Sequence of the second protein:
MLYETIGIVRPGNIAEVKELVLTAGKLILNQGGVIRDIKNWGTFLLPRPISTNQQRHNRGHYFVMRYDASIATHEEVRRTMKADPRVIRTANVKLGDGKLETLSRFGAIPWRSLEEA

These two protein chains interact to form a complex.

Residue-level contacts at the interface:
Residue Q270 in the first protein is in contact with residue R112 in the second protein (closest heavy-atom distance 3.6 Å).
Residue F250 in the first protein contacts residue V17 in the second protein (closest heavy-atom distance 3.8 Å).
Residue L242 in the first protein contacts residue I35 in the second protein (closest heavy-atom distance 4.0 Å).
Residue Q227 in the first protein interacts with residue R105 in the second protein (closest heavy-atom distance 3.6 Å).
Residue E239 in the first protein contacts residue K26 in the second protein (closest heavy-atom distance 4.0 Å).
Residue I274 in the first protein contacts residue W111 in the second protein (closest heavy-atom distance 3.3 Å).
Residue I274 in the first protein contacts residue R112 in the second protein (closest heavy-atom distance 3.7 Å).
Residue N272 in the first protein is in contact with residue W111 in the second protein (closest heavy-atom distance 3.6 Å).
Residue V246 in the first protein interacts with residue K18 in the second protein (closest heavy-atom distance 4.0 Å).
Residue V246 in the first protein is in contact with residue V21 in the second protein (closest heavy-atom distance 3.6 Å).
Residue R264 in the first protein interacts with residue G42 in the second protein (closest heavy-atom distance 3.2 Å).
Residue I254 in the first protein contacts residue N40 in the second protein (closest heavy-atom distance 3.8 Å).
Residue I266 in the first protein is in contact with residue G42 in the second protein (closest heavy-atom distance 3.8 Å).
Residue N247 in the first protein interacts with residue K18 in the second protein (closest heavy-atom distance 3.1 Å).
Residue W267 in the first protein is in contact with residue F44 in the second protein (closest heavy-atom distance 3.4 Å).
Residue V246 in the first protein interacts with residue L22 in the second protein (closest heavy-atom distance 3.9 Å).
Residue F235 in the first protein contacts residue V34 in the second protein (closest heavy-atom distance 3.9 Å).
Residue N234 in the first protein interacts with residue R36 in the second protein (closest heavy-atom distance 3.5 Å).
Residue A224 in the first protein is in contact with residue L100 in the second protein (closest heavy-atom distance 3.6 Å).
Residue H249 in the first protein is in contact with residue N40 in the second protein (closest heavy-atom distance 2.6 Å).
Residue H255 in the first protein is in contact with residue G42 in the second protein (closest heavy-atom distance 3.4 Å).
Residue R221 in the first protein interacts with residue L100 in the second protein (closest heavy-atom distance 3.6 Å).
Residue F250 in the first protein is in contact with residue N40 in the second protein (closest heavy-atom distance 3.5 Å).
Residue S265 in the first protein contacts residue F44 in the second protein (closest heavy-atom distance 4.0 Å).
Residue A220 in the first protein interacts with residue E101 in the second protein (closest heavy-atom distance 4.0 Å).
Residue F250 in the first protein contacts residue I38 in the second protein (closest heavy-atom distance 3.9 Å).
Residue S265 in the first protein contacts residue T43 in the second protein (closest heavy-atom distance 3.4 Å).
Residue A224 in the first protein contacts residue S104 in the second protein (closest heavy-atom distance 2.9 Å).
Residue I236 in the first protein interacts with residue L29 in the second protein (closest heavy-atom distance 3.3 Å).
Residue I266 in the first protein interacts with residue W41 in the second protein (closest heavy-atom distance 3.5 Å).
Residue F250 in the first protein contacts residue F63 in the second protein (closest heavy-atom distance 4.1 Å).
Residue E252 in the first protein contacts residue I14 in the second protein (closest heavy-atom distance 3.6 Å).
Residue L279 in the first protein contacts residue L114 in the second protein (closest heavy-atom distance 3.5 Å).
Residue R264 in the first protein is in contact with residue T43 in the second protein (closest heavy-atom distance 2.8 Å).
Residue D238 in the first protein contacts residue L29 in the second protein (closest heavy-atom distance 3.5 Å).
Residue H255 in the first protein contacts residue W41 in the second protein (closest heavy-atom distance 4.0 Å).
Residue I274 in the first protein interacts with residue S113 in the second protein (closest heavy-atom distance 3.8 Å).
Residue F250 in the first protein interacts with residue V21 in the second protein (closest heavy-atom distance 3.8 Å).
Residue E239 in the first protein is in contact with residue N30 in the second protein (closest heavy-atom distance 3.0 Å).
Residue H255 in the first protein is in contact with residue N40 in the second protein (closest heavy-atom distance 2.9 Å).
Residue E239 in the first protein contacts residue L29 in the second protein (closest heavy-atom distance 3.8 Å).
Residue E278 in the first protein is in contact with residue R112 in the second protein (closest heavy-atom distance 2.3 Å).
Residue L242 in the first protein is in contact with residue L22 in the second protein (closest heavy-atom distance 3.9 Å).
Residue I266 in the first protein contacts residue W111 in the second protein (closest heavy-atom distance 3.5 Å).
Residue P273 in the first protein interacts with residue W111 in the second protein (closest heavy-atom distance 3.2 Å).
Residue W267 in the first protein interacts with residue W111 in the second protein (closest heavy-atom distance 3.8 Å).
Residue N272 in the first protein interacts with residue R112 in the second protein (closest heavy-atom distance 2.4 Å).
Residue L242 in the first protein interacts with residue I38 in the second protein (closest heavy-atom distance 3.5 Å).
Residue I236 in the first protein contacts residue I35 in the second protein (closest heavy-atom distance 2.7 Å).
Residue S265 in the first protein contacts residue G42 in the second protein (closest heavy-atom distance 3.8 Å).
Residue F235 in the first protein contacts residue R36 in the second protein (closest heavy-atom distance 3.7 Å).
Residue Q270 in the first protein contacts residue W111 in the second protein (closest heavy-atom distance 3.0 Å).
Residue F235 in the first protein is in contact with residue I35 in the second protein (closest heavy-atom distance 3.5 Å).
Residue F250 in the first protein is in contact with residue K18 in the second protein (closest heavy-atom distance 3.5 Å).
Residue H245 in the first protein contacts residue I38 in the second protein (closest heavy-atom distance 3.1 Å).
Residue Q227 in the first protein interacts with residue S104 in the second protein (closest heavy-atom distance 3.7 Å).
Residue L228 in the first protein interacts with residue R36 in the second protein (closest heavy-atom distance 3.8 Å).
Residue V237 in the first protein is in contact with residue L29 in the second protein (closest heavy-atom distance 4.1 Å).
Residue L242 in the first protein interacts with residue K26 in the second protein (closest heavy-atom distance 3.5 Å).
Residue L242 in the first protein contacts residue G25 in the second protein (closest heavy-atom distance 3.6 Å).

Sequence of the first protein:
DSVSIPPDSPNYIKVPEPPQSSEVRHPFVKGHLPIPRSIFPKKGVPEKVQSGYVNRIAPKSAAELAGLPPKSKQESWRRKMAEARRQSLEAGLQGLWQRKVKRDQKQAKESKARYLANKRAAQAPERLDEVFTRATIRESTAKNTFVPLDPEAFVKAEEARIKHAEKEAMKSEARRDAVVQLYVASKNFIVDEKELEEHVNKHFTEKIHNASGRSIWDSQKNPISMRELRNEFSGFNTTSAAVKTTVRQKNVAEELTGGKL